The following describes two proteins that form a bound complex.

Sequence of the first protein:
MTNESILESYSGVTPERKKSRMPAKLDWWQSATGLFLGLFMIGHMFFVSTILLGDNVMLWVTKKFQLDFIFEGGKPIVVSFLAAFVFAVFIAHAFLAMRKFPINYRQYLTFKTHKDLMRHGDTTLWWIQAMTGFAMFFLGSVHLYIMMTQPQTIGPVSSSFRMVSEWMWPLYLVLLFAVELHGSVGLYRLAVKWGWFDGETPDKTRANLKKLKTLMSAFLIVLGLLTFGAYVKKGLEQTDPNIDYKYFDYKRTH

Residue-level contacts at the interface:
Residue K246 in the first protein is in contact with residue F161 in the second protein (closest heavy-atom distance 3.5 Å).
Residue M98 in the first protein interacts with residue I103 in the second protein (closest heavy-atom distance 3.7 Å).
Residue L109 in the first protein is in contact with residue E8 in the second protein (closest heavy-atom distance 3.1 Å).
Residue M1 in the first protein interacts with residue D116 in the second protein (closest heavy-atom distance 3.5 Å).
Residue Y145 in the first protein is in contact with residue L171 in the second protein (closest heavy-atom distance 3.1 Å).
Residue F137 in the first protein interacts with residue F138 in the second protein (closest heavy-atom distance 3.7 Å).
Residue W167 in the first protein is in contact with residue T149 in the second protein (closest heavy-atom distance 3.5 Å).
Residue T149 in the first protein is in contact with residue E166 in the second protein (closest heavy-atom distance 3.4 Å).
Residue E8 in the first protein is in contact with residue Y105 in the second protein (closest heavy-atom distance 2.8 Å).
Residue V142 in the first protein contacts residue V142 in the second protein (closest heavy-atom distance 3.4 Å).
Residue Y105 in the first protein is in contact with residue S20 in the second protein (closest heavy-atom distance 3.4 Å).
Residue D116 in the first protein is in contact with residue M1 in the second protein (closest heavy-atom distance 3.4 Å).
Residue Y105 in the first protein contacts residue M22 in the second protein (closest heavy-atom distance 3.5 Å).
Residue Y247 in the first protein contacts residue S165 in the second protein (closest heavy-atom distance 3.2 Å).
Residue S20 in the first protein is in contact with residue Y105 in the second protein (closest heavy-atom distance 3.5 Å).
Residue I103 in the first protein interacts with residue M98 in the second protein (closest heavy-atom distance 3.7 Å).
Residue Y10 in the first protein is in contact with residue L117 in the second protein (closest heavy-atom distance 3.6 Å).
Residue M22 in the first protein interacts with residue Y105 in the second protein (closest heavy-atom distance 3.6 Å).
Residue F137 in the first protein is in contact with residue F137 in the second protein (closest heavy-atom distance 3.1 Å).
Residue Q150 in the first protein interacts with residue E166 in the second protein (closest heavy-atom distance 3.5 Å).
Residue E166 in the first protein is in contact with residue T149 in the second protein (closest heavy-atom distance 3.4 Å).
Residue L117 in the first protein contacts residue Y10 in the second protein (closest heavy-atom distance 3.7 Å).
Residue S5 in the first protein interacts with residue K112 in the second protein (closest heavy-atom distance 3.6 Å).
Residue F138 in the first protein is in contact with residue S141 in the second protein (closest heavy-atom distance 3.3 Å).
Residue M168 in the first protein is in contact with residue Y145 in the second protein (closest heavy-atom distance 3.4 Å).
Residue I103 in the first protein contacts residue I103 in the second protein (closest heavy-atom distance 3.4 Å).
Residue M1 in the first protein interacts with residue K112 in the second protein (closest heavy-atom distance 3.2 Å).
Residue S9 in the first protein interacts with residue R106 in the second protein (closest heavy-atom distance 3.1 Å).
Residue T113 in the first protein interacts with residue S5 in the second protein (closest heavy-atom distance 3.7 Å).
Residue R106 in the first protein contacts residue S9 in the second protein (closest heavy-atom distance 3.2 Å).
Residue M98 in the first protein interacts with residue M98 in the second protein (closest heavy-atom distance 3.1 Å).
Residue S141 in the first protein interacts with residue F138 in the second protein (closest heavy-atom distance 3.4 Å).
Residue S9 in the first protein is in contact with residue T110 in the second protein (closest heavy-atom distance 3.6 Å).
Residue R106 in the first protein is in contact with residue E8 in the second protein (closest heavy-atom distance 2.9 Å).
Residue S141 in the first protein contacts residue V142 in the second protein (closest heavy-atom distance 3.8 Å).
Residue F101 in the first protein interacts with residue M98 in the second protein (closest heavy-atom distance 3.7 Å).
Residue Y145 in the first protein is in contact with residue W167 in the second protein (closest heavy-atom distance 2.9 Å).
Residue E166 in the first protein contacts residue E166 in the second protein (closest heavy-atom distance 3.3 Å).
Residue E8 in the first protein interacts with residue L109 in the second protein (closest heavy-atom distance 3.1 Å).
Residue I103 in the first protein contacts residue R99 in the second protein (closest heavy-atom distance 3.4 Å).
Residue F138 in the first protein interacts with residue I91 in the second protein (closest heavy-atom distance 3.6 Å).
Residue F138 in the first protein is in contact with residue F137 in the second protein (closest heavy-atom distance 3.7 Å).
Residue L171 in the first protein interacts with residue Y145 in the second protein (closest heavy-atom distance 3.0 Å).
Residue R99 in the first protein interacts with residue I103 in the second protein (closest heavy-atom distance 3.4 Å).
Residue E8 in the first protein interacts with residue R106 in the second protein (closest heavy-atom distance 2.9 Å).
Residue S165 in the first protein interacts with residue Y247 in the second protein (closest heavy-atom distance 3.2 Å).
Residue K246 in the first protein contacts residue E166 in the second protein (closest heavy-atom distance 3.3 Å).
Residue I91 in the first protein interacts with residue F138 in the second protein (closest heavy-atom distance 3.6 Å).
Residue M98 in the first protein contacts residue F101 in the second protein (closest heavy-atom distance 3.7 Å).
Residue E166 in the first protein interacts with residue K246 in the second protein (closest heavy-atom distance 3.2 Å).
Residue W167 in the first protein interacts with residue Y145 in the second protein (closest heavy-atom distance 2.9 Å).
Residue T149 in the first protein contacts residue W167 in the second protein (closest heavy-atom distance 3.5 Å).
Residue Y105 in the first protein is in contact with residue E8 in the second protein (closest heavy-atom distance 2.9 Å).
Residue E166 in the first protein is in contact with residue Q150 in the second protein (closest heavy-atom distance 3.5 Å).
Residue Y145 in the first protein contacts residue M168 in the second protein (closest heavy-atom distance 3.4 Å).
Residue T110 in the first protein interacts with residue S9 in the second protein (closest heavy-atom distance 3.6 Å).
Residue S5 in the first protein is in contact with residue T113 in the second protein (closest heavy-atom distance 3.7 Å).
Residue K112 in the first protein interacts with residue S5 in the second protein (closest heavy-atom distance 3.6 Å).
Residue F161 in the first protein contacts residue K246 in the second protein (closest heavy-atom distance 3.5 Å).
Residue K112 in the first protein contacts residue M1 in the second protein (closest heavy-atom distance 3.3 Å).

Sequence of the second protein:
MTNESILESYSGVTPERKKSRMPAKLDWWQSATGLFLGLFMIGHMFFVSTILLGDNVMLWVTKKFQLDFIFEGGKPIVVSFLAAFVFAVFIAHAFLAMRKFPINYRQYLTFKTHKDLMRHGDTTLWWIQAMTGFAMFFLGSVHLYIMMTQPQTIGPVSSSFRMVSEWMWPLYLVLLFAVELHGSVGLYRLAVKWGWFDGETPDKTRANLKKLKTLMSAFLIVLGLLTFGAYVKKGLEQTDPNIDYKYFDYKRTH